Interface contacts:
Residue S179 in the first protein is in contact with residue Q45 in the second protein (closest heavy-atom distance 3.7 Å).
Residue E180 in the first protein contacts residue L49 in the second protein (closest heavy-atom distance 4.7 Å).
Residue S179 in the first protein interacts with residue E42 in the second protein (closest heavy-atom distance 4.7 Å).
Residue K183 in the first protein interacts with residue D46 in the second protein (closest heavy-atom distance 2.7 Å).

These two protein chains interact to form a complex.

Sequence of the first protein:
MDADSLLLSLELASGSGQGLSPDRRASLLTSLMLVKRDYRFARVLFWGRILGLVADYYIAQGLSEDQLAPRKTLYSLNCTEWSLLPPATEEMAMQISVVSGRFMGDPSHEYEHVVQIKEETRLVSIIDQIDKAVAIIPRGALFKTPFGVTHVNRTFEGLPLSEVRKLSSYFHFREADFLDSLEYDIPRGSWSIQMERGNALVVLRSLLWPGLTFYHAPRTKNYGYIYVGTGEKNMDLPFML

Sequence of the second protein:
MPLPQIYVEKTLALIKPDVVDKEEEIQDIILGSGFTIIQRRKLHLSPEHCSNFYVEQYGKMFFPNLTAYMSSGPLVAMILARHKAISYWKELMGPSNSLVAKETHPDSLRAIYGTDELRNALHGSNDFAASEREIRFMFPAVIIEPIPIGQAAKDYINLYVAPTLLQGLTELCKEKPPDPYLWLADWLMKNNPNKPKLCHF